These two protein chains interact to form a complex.

Sequence of protein 2:
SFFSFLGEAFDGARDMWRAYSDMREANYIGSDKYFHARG

Sequence of protein 1:
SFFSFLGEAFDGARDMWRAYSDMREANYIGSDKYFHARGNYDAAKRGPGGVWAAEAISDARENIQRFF

Contacts between the two chains:
Residue I29 in protein 1 interacts with residue F2 in protein 2 (closest heavy-atom distance 4.0 Å).
Residue I29 in protein 1 contacts residue Y28 in protein 2 (closest heavy-atom distance 3.6 Å).
Residue F35 in protein 1 contacts residue L6 in protein 2 (closest heavy-atom distance 3.7 Å).
Residue I29 in protein 1 interacts with residue I29 in protein 2 (closest heavy-atom distance 3.4 Å).
Residue G30 in protein 1 contacts residue F2 in protein 2 (closest heavy-atom distance 4.9 Å).
Residue F35 in protein 1 interacts with residue S1 in protein 2 (closest heavy-atom distance 4.1 Å).
Residue I29 in protein 1 contacts residue N27 in protein 2 (closest heavy-atom distance 3.3 Å).
Residue S31 in protein 1 is in contact with residue S1 in protein 2 (closest heavy-atom distance 4.4 Å).
Residue N27 in protein 1 is in contact with residue I29 in protein 2 (closest heavy-atom distance 3.8 Å).
Residue H36 in protein 1 interacts with residue L6 in protein 2 (closest heavy-atom distance 3.9 Å).
Residue F35 in protein 1 contacts residue S4 in protein 2 (closest heavy-atom distance 4.6 Å).
Residue D32 in protein 1 contacts residue S1 in protein 2 (closest heavy-atom distance 3.2 Å).